Sequence of chain A:
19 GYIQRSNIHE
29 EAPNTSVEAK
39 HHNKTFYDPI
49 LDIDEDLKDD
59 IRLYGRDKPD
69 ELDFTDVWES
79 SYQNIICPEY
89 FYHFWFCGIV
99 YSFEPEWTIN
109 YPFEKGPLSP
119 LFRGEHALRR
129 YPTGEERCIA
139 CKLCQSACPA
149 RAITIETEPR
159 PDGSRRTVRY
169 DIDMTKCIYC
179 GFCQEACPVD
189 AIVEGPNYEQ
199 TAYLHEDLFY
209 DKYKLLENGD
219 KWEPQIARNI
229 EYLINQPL

The following describes two proteins that form a bound complex.

Sequence of chain B:
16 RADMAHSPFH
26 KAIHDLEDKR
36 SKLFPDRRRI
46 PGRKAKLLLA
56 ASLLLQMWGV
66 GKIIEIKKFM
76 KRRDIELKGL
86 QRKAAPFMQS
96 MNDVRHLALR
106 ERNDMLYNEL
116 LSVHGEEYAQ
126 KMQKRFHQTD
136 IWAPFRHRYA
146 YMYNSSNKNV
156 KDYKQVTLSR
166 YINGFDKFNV

Interface contacts:
Residue Y45 in chain A interacts with residue H21 in chain B (closest heavy-atom distance 4.7 Å).
Residue E29 in chain A is in contact with residue R16 in chain B (closest heavy-atom distance 4.1 Å).
Residue D54 in chain A contacts residue R43 in chain B (closest heavy-atom distance 3.3 Å).
Residue E77 in chain A contacts residue P46 in chain B (closest heavy-atom distance 2.6 Å).
Residue N41 in chain A is in contact with residue I28 in chain B (closest heavy-atom distance 3.5 Å).
Residue Y80 in chain A contacts residue A50 in chain B (closest heavy-atom distance 3.6 Å).
Residue I48 in chain A is in contact with residue R43 in chain B (closest heavy-atom distance 4.1 Å).
Residue N32 in chain A contacts residue H21 in chain B (closest heavy-atom distance 3.5 Å).
Residue F44 in chain A contacts residue R35 in chain B (closest heavy-atom distance 4.0 Å).
Residue W76 in chain A contacts residue A50 in chain B (closest heavy-atom distance 3.2 Å).
Residue I84 in chain A is in contact with residue S57 in chain B (closest heavy-atom distance 4.1 Å).
Residue P31 in chain A interacts with residue P23 in chain B (closest heavy-atom distance 4.5 Å).
Residue I48 in chain A is in contact with residue D41 in chain B (closest heavy-atom distance 3.6 Å).
Residue I84 in chain A is in contact with residue L54 in chain B (closest heavy-atom distance 4.2 Å).
Residue D46 in chain A interacts with residue P40 in chain B (closest heavy-atom distance 4.2 Å).
Residue H39 in chain A interacts with residue S22 in chain B (closest heavy-atom distance 4.2 Å).
Residue T43 in chain A is in contact with residue E32 in chain B (closest heavy-atom distance 3.1 Å).
Residue F44 in chain A is in contact with residue H21 in chain B (closest heavy-atom distance 4.8 Å).
Residue H39 in chain A contacts residue I28 in chain B (closest heavy-atom distance 3.8 Å).
Residue T33 in chain A contacts residue H21 in chain B (closest heavy-atom distance 3.8 Å).
Residue N41 in chain A is in contact with residue H21 in chain B (closest heavy-atom distance 3.3 Å).
Residue I84 in chain A is in contact with residue L53 in chain B (closest heavy-atom distance 3.5 Å).
Residue A30 in chain A is in contact with residue R16 in chain B (closest heavy-atom distance 4.7 Å).
Residue H40 in chain A interacts with residue I28 in chain B (closest heavy-atom distance 4.3 Å).
Residue H39 in chain A contacts residue H21 in chain B (closest heavy-atom distance 3.3 Å).
Residue Y80 in chain A interacts with residue L53 in chain B (closest heavy-atom distance 3.4 Å).
Residue I48 in chain A contacts residue P40 in chain B (closest heavy-atom distance 4.7 Å).
Residue I48 in chain A interacts with residue R42 in chain B (closest heavy-atom distance 3.6 Å).
Residue H39 in chain A contacts residue P23 in chain B (closest heavy-atom distance 3.8 Å).
Residue L49 in chain A interacts with residue F39 in chain B (closest heavy-atom distance 3.9 Å).
Residue T73 in chain A contacts residue P46 in chain B (closest heavy-atom distance 3.3 Å).
Residue I83 in chain A contacts residue L54 in chain B (closest heavy-atom distance 4.2 Å).
Residue E77 in chain A is in contact with residue R44 in chain B (closest heavy-atom distance 3.0 Å).
Residue W76 in chain A interacts with residue G47 in chain B (closest heavy-atom distance 4.1 Å).
Residue H39 in chain A interacts with residue H25 in chain B (closest heavy-atom distance 4.8 Å).
Residue Y45 in chain A interacts with residue A20 in chain B (closest heavy-atom distance 3.6 Å).
Residue H40 in chain A interacts with residue H21 in chain B (closest heavy-atom distance 3.3 Å).
Residue K42 in chain A interacts with residue E32 in chain B (closest heavy-atom distance 4.3 Å).
Residue F44 in chain A is in contact with residue M19 in chain B (closest heavy-atom distance 4.5 Å).
Residue E28 in chain A interacts with residue R16 in chain B (closest heavy-atom distance 2.9 Å).
Residue F44 in chain A contacts residue A20 in chain B (closest heavy-atom distance 3.4 Å).
Residue I51 in chain A is in contact with residue R43 in chain B (closest heavy-atom distance 3.3 Å).
Residue T43 in chain A interacts with residue R35 in chain B (closest heavy-atom distance 2.9 Å).
Residue P31 in chain A interacts with residue A20 in chain B (closest heavy-atom distance 3.2 Å).
Residue Y80 in chain A interacts with residue R44 in chain B (closest heavy-atom distance 4.4 Å).
Residue P31 in chain A contacts residue R16 in chain B (closest heavy-atom distance 4.1 Å).
Residue A30 in chain A interacts with residue M19 in chain B (closest heavy-atom distance 3.4 Å).
Residue N41 in chain A is in contact with residue A27 in chain B (closest heavy-atom distance 3.7 Å).
Residue P31 in chain A contacts residue M19 in chain B (closest heavy-atom distance 3.8 Å).
Residue T43 in chain A interacts with residue L31 in chain B (closest heavy-atom distance 3.9 Å).
Residue P31 in chain A interacts with residue S22 in chain B (closest heavy-atom distance 3.6 Å).
Residue W76 in chain A is in contact with residue L54 in chain B (closest heavy-atom distance 3.6 Å).
Residue Y80 in chain A contacts residue K49 in chain B (closest heavy-atom distance 4.3 Å).
Residue E77 in chain A interacts with residue G47 in chain B (closest heavy-atom distance 4.4 Å).
Residue L49 in chain A interacts with residue P40 in chain B (closest heavy-atom distance 3.6 Å).
Residue N41 in chain A is in contact with residue R35 in chain B (closest heavy-atom distance 3.5 Å).
Residue S79 in chain A interacts with residue L54 in chain B (closest heavy-atom distance 4.0 Å).
Residue P31 in chain A interacts with residue H21 in chain B (closest heavy-atom distance 3.1 Å).
Residue F44 in chain A is in contact with residue H25 in chain B (closest heavy-atom distance 3.8 Å).
Residue W76 in chain A is in contact with residue K51 in chain B (closest heavy-atom distance 3.7 Å).